Sequence of the first protein:
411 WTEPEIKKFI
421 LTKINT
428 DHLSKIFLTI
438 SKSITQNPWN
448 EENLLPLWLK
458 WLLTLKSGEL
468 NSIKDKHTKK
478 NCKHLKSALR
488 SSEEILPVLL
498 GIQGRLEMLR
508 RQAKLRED

This data describes a binding interaction between two proteins.

Contacts between the two chains:
Residue R503 in the second protein interacts with residue L497 in the first protein (closest heavy-atom distance 4.1 Å).
Residue R503 in the second protein interacts with residue R502 in the first protein (closest heavy-atom distance 5.0 Å).
Residue M507 in the second protein contacts residue M505 in the first protein (closest heavy-atom distance 4.9 Å).
Residue Q502 in the second protein interacts with residue L497 in the first protein (closest heavy-atom distance 3.9 Å).
Residue G506 in the second protein is in contact with residue G498 in the first protein (closest heavy-atom distance 4.6 Å).
Residue R503 in the second protein is in contact with residue G501 in the first protein (closest heavy-atom distance 3.7 Å).
Residue M507 in the second protein is in contact with residue G501 in the first protein (closest heavy-atom distance 4.7 Å).
Residue Q502 in the second protein contacts residue G498 in the first protein (closest heavy-atom distance 4.7 Å).

Sequence of the second protein:
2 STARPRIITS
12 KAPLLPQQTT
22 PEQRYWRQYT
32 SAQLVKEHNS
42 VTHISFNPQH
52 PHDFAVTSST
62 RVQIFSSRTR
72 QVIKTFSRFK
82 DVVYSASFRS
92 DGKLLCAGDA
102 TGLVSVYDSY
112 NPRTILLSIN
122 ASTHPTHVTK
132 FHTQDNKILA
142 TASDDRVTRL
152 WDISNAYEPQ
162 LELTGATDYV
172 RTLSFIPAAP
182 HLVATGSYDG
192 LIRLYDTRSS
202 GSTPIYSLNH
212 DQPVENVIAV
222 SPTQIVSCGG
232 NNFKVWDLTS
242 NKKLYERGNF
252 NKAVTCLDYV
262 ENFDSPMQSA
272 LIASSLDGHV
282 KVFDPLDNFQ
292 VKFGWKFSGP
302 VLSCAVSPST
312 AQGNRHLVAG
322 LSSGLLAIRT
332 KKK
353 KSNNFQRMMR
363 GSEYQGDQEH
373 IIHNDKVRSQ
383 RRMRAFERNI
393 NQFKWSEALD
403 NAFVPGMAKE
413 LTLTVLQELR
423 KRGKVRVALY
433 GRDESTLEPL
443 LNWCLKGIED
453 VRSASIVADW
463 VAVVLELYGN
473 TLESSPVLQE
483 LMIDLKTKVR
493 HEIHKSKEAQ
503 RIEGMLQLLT